Contacts between the two chains:
Residue A41 in chain B contacts residue I55 in chain A (closest heavy-atom distance 3.8 Å).
Residue F34 in chain B is in contact with residue M51 in chain A (closest heavy-atom distance 3.5 Å).
Residue W49 in chain B interacts with residue A58 in chain A (closest heavy-atom distance 4.6 Å).
Residue D28 in chain B contacts residue E43 in chain A (closest heavy-atom distance 4.3 Å).
Residue F34 in chain B interacts with residue A48 in chain A (closest heavy-atom distance 4.2 Å).
Residue Q38 in chain B contacts residue A50 in chain A (closest heavy-atom distance 4.5 Å).
Residue Q38 in chain B interacts with residue M51 in chain A (closest heavy-atom distance 4.7 Å).
Residue A30 in chain B interacts with residue E43 in chain A (closest heavy-atom distance 4.9 Å).
Residue Q38 in chain B contacts residue V54 in chain A (closest heavy-atom distance 3.6 Å).
Residue A48 in chain B is in contact with residue I62 in chain A (closest heavy-atom distance 4.1 Å).
Residue K63 in chain B contacts residue S70 in chain A (closest heavy-atom distance 3.7 Å).
Residue W49 in chain B is in contact with residue F65 in chain A (closest heavy-atom distance 4.0 Å).
Residue K31 in chain B contacts residue Y47 in chain A (closest heavy-atom distance 3.8 Å).
Residue I60 in chain B interacts with residue T69 in chain A (closest heavy-atom distance 3.5 Å).
Residue V56 in chain B contacts residue F65 in chain A (closest heavy-atom distance 3.6 Å).
Residue A30 in chain B contacts residue Y44 in chain A (closest heavy-atom distance 3.4 Å).
Residue V52 in chain B is in contact with residue F65 in chain A (closest heavy-atom distance 4.7 Å).
Residue V56 in chain B interacts with residue K66 in chain A (closest heavy-atom distance 4.7 Å).
Residue K63 in chain B is in contact with residue S73 in chain A (closest heavy-atom distance 3.4 Å).
Residue T42 in chain B is in contact with residue V54 in chain A (closest heavy-atom distance 4.9 Å).
Residue I45 in chain B interacts with residue A58 in chain A (closest heavy-atom distance 3.6 Å).
Residue F34 in chain B interacts with residue Y44 in chain A (closest heavy-atom distance 3.6 Å).
Residue L37 in chain B interacts with residue M51 in chain A (closest heavy-atom distance 4.1 Å).
Residue V56 in chain B interacts with residue T69 in chain A (closest heavy-atom distance 3.4 Å).
Residue V52 in chain B contacts residue K66 in chain A (closest heavy-atom distance 3.8 Å).
Residue V52 in chain B interacts with residue I62 in chain A (closest heavy-atom distance 4.3 Å).
Residue W49 in chain B contacts residue I62 in chain A (closest heavy-atom distance 3.6 Å).
Residue I60 in chain B contacts residue S73 in chain A (closest heavy-atom distance 4.5 Å).
Residue I45 in chain B is in contact with residue V54 in chain A (closest heavy-atom distance 4.0 Å).
Residue F34 in chain B interacts with residue Y47 in chain A (closest heavy-atom distance 3.6 Å).
Residue V53 in chain B is in contact with residue F65 in chain A (closest heavy-atom distance 4.6 Å).
Residue I45 in chain B interacts with residue I55 in chain A (closest heavy-atom distance 4.9 Å).
Residue W49 in chain B is in contact with residue G61 in chain A (closest heavy-atom distance 3.4 Å).

This data describes a binding interaction between two proteins.

Sequence of chain A:
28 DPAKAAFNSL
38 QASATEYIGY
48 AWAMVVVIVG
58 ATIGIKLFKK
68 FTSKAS

Sequence of chain B:
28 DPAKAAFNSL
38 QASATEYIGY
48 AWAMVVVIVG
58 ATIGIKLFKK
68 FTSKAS